Sequence of the second protein:
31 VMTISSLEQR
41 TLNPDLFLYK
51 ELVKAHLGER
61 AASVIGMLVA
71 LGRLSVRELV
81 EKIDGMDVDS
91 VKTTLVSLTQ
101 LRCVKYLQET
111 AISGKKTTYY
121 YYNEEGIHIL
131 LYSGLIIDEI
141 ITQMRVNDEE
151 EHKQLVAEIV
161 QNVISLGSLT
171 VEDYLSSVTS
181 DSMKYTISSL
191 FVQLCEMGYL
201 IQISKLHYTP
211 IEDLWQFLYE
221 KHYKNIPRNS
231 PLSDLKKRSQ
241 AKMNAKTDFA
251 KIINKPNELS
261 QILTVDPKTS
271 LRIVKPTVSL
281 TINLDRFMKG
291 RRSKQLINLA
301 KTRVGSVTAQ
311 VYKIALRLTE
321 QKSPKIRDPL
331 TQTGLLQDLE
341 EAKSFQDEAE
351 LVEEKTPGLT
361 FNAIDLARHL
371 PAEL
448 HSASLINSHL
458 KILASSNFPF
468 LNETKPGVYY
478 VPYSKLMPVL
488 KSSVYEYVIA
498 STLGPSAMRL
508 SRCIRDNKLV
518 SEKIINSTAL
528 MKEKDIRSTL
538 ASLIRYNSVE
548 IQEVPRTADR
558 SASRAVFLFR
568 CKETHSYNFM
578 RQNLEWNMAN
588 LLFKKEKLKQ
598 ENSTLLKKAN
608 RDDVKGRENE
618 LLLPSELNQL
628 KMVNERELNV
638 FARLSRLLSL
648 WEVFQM

This data describes a binding interaction between two proteins.

Sequence of the first protein:
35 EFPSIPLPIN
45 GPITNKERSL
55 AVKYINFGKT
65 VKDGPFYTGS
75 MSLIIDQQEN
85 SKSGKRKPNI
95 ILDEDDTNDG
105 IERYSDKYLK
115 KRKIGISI

Contacts between the two chains:
Residue L135 in the second protein contacts residue L54 in the first protein (closest heavy-atom distance 3.8 Å).
Residue S204 in the second protein contacts residue Q82 in the first protein (closest heavy-atom distance 3.1 Å).
Residue D173 in the second protein contacts residue G73 in the first protein (closest heavy-atom distance 3.2 Å).
Residue R643 in the second protein contacts residue E51 in the first protein (closest heavy-atom distance 3.8 Å).
Residue L130 in the second protein is in contact with residue F61 in the first protein (closest heavy-atom distance 3.7 Å).
Residue L166 in the second protein contacts residue L77 in the first protein (closest heavy-atom distance 3.3 Å).
Residue Y120 in the second protein is in contact with residue R90 in the first protein (closest heavy-atom distance 2.6 Å).
Residue Y106 in the second protein is in contact with residue Q82 in the first protein (closest heavy-atom distance 3.5 Å).
Residue S165 in the second protein interacts with residue T64 in the first protein (closest heavy-atom distance 3.5 Å).
Residue S165 in the second protein is in contact with residue F70 in the first protein (closest heavy-atom distance 3.6 Å).
Residue Q161 in the second protein interacts with residue K57 in the first protein (closest heavy-atom distance 3.8 Å).
Residue L135 in the second protein interacts with residue Y58 in the first protein (closest heavy-atom distance 3.3 Å).
Residue L95 in the second protein is in contact with residue R90 in the first protein (closest heavy-atom distance 3.4 Å).
Residue V76 in the second protein interacts with residue R90 in the first protein (closest heavy-atom distance 3.5 Å).
Residue L635 in the second protein is in contact with residue A55 in the first protein (closest heavy-atom distance 3.7 Å).
Residue K92 in the second protein is in contact with residue R90 in the first protein (closest heavy-atom distance 3.4 Å).
Residue T499 in the second protein interacts with residue S38 in the first protein (closest heavy-atom distance 3.6 Å).
Residue T93 in the second protein contacts residue I94 in the first protein (closest heavy-atom distance 3.6 Å).
Residue H56 in the second protein contacts residue V65 in the first protein (closest heavy-atom distance 3.3 Å).
Residue Q108 in the second protein interacts with residue E83 in the first protein (closest heavy-atom distance 3.7 Å).
Residue G134 in the second protein interacts with residue Y58 in the first protein (closest heavy-atom distance 3.6 Å).
Residue I164 in the second protein is in contact with residue F61 in the first protein (closest heavy-atom distance 3.6 Å).
Residue V96 in the second protein contacts residue R90 in the first protein (closest heavy-atom distance 3.8 Å).
Residue T117 in the second protein is in contact with residue K86 in the first protein (closest heavy-atom distance 3.1 Å).
Residue Q100 in the second protein interacts with residue L77 in the first protein (closest heavy-atom distance 3.7 Å).
Residue N636 in the second protein contacts residue N44 in the first protein (closest heavy-atom distance 3.3 Å).
Residue L166 in the second protein contacts residue F70 in the first protein (closest heavy-atom distance 3.7 Å).
Residue F638 in the second protein contacts residue I59 in the first protein (closest heavy-atom distance 3.9 Å).
Residue S279 in the second protein is in contact with residue D80 in the first protein (closest heavy-atom distance 2.5 Å).
Residue R643 in the second protein contacts residue I43 in the first protein (closest heavy-atom distance 3.1 Å).
Residue Y106 in the second protein contacts residue N84 in the first protein (closest heavy-atom distance 3.0 Å).
Residue S498 in the second protein is in contact with residue L41 in the first protein (closest heavy-atom distance 3.3 Å).
Residue T118 in the second protein is in contact with residue R90 in the first protein (closest heavy-atom distance 3.6 Å).
Residue H56 in the second protein is in contact with residue F61 in the first protein (closest heavy-atom distance 3.5 Å).
Residue R640 in the second protein is in contact with residue P42 in the first protein (closest heavy-atom distance 2.1 Å).
Residue A639 in the second protein contacts residue E51 in the first protein (closest heavy-atom distance 3.8 Å).
Residue V96 in the second protein is in contact with residue K91 in the first protein (closest heavy-atom distance 4.0 Å).
Residue K205 in the second protein interacts with residue Q82 in the first protein (closest heavy-atom distance 3.7 Å).
Residue S168 in the second protein interacts with residue L77 in the first protein (closest heavy-atom distance 3.3 Å).
Residue F638 in the second protein is in contact with residue Y58 in the first protein (closest heavy-atom distance 3.4 Å).
Residue V96 in the second protein contacts residue I94 in the first protein (closest heavy-atom distance 3.7 Å).
Residue S498 in the second protein is in contact with residue I39 in the first protein (closest heavy-atom distance 2.7 Å).
Residue A639 in the second protein is in contact with residue N44 in the first protein (closest heavy-atom distance 3.4 Å).
Residue D173 in the second protein contacts residue T72 in the first protein (closest heavy-atom distance 2.9 Å).
Residue D138 in the second protein interacts with residue L54 in the first protein (closest heavy-atom distance 3.1 Å).
Residue R643 in the second protein is in contact with residue G45 in the first protein (closest heavy-atom distance 3.7 Å).
Residue N162 in the second protein is in contact with residue F70 in the first protein (closest heavy-atom distance 3.4 Å).
Residue S133 in the second protein interacts with residue F61 in the first protein (closest heavy-atom distance 3.6 Å).
Residue A55 in the second protein contacts residue K66 in the first protein (closest heavy-atom distance 3.3 Å).
Residue D138 in the second protein contacts residue K57 in the first protein (closest heavy-atom distance 3.0 Å).
Residue D138 in the second protein interacts with residue S53 in the first protein (closest heavy-atom distance 3.7 Å).
Residue S165 in the second protein contacts residue F61 in the first protein (closest heavy-atom distance 3.6 Å).
Residue S165 in the second protein is in contact with residue V65 in the first protein (closest heavy-atom distance 3.5 Å).
Residue K596 in the second protein is in contact with residue K66 in the first protein (closest heavy-atom distance 2.8 Å).
Residue A157 in the second protein is in contact with residue K57 in the first protein (closest heavy-atom distance 3.4 Å).
Residue S498 in the second protein contacts residue P40 in the first protein (closest heavy-atom distance 3.8 Å).
Residue T170 in the second protein contacts residue S76 in the first protein (closest heavy-atom distance 3.7 Å).
Residue Q108 in the second protein contacts residue S85 in the first protein (closest heavy-atom distance 3.5 Å).
Residue L635 in the second protein interacts with residue R52 in the first protein (closest heavy-atom distance 3.8 Å).
Residue S168 in the second protein is in contact with residue S76 in the first protein (closest heavy-atom distance 3.4 Å).